Residue-level contacts at the interface:
Residue L35 in chain B is in contact with residue L35 in chain A (closest heavy-atom distance 3.8 Å).
Residue L79 in chain B interacts with residue L37 in chain A (closest heavy-atom distance 4.3 Å).
Residue L81 in chain B contacts residue L34 in chain A (closest heavy-atom distance 3.5 Å).
Residue L81 in chain B interacts with residue L35 in chain A (closest heavy-atom distance 4.3 Å).
Residue L81 in chain B interacts with residue L81 in chain A (closest heavy-atom distance 4.2 Å).
Residue L81 in chain B is in contact with residue I113 in chain A (closest heavy-atom distance 3.6 Å).
Residue A84 in chain B interacts with residue L34 in chain A (closest heavy-atom distance 4.0 Å).
Residue A84 in chain B is in contact with residue I113 in chain A (closest heavy-atom distance 4.0 Å).
Residue G85 in chain B is in contact with residue I113 in chain A (closest heavy-atom distance 4.1 Å).
Residue D80 in chain B is in contact with residue L35 in chain A (closest heavy-atom distance 3.5 Å).
Residue L37 in chain B interacts with residue L37 in chain A (closest heavy-atom distance 4.6 Å).
Residue L79 in chain B contacts residue S36 in chain A (closest heavy-atom distance 4.3 Å).
Residue D80 in chain B interacts with residue I113 in chain A (closest heavy-atom distance 3.6 Å).
Residue L77 in chain B is in contact with residue L37 in chain A (closest heavy-atom distance 4.0 Å).
Residue L79 in chain B contacts residue L111 in chain A (closest heavy-atom distance 3.3 Å).
Residue L81 in chain B is in contact with residue L82 in chain A (closest heavy-atom distance 3.9 Å).
Residue L79 in chain B is in contact with residue I113 in chain A (closest heavy-atom distance 3.9 Å).
Residue L79 in chain B contacts residue L35 in chain A (closest heavy-atom distance 4.0 Å).
Residue L79 in chain B interacts with residue S112 in chain A (closest heavy-atom distance 3.9 Å).
Residue S36 in chain B contacts residue L35 in chain A (closest heavy-atom distance 4.4 Å).
Residue L37 in chain B is in contact with residue L35 in chain A (closest heavy-atom distance 4.8 Å).
Residue L77 in chain B contacts residue L111 in chain A (closest heavy-atom distance 3.6 Å).

Sequence of chain A:
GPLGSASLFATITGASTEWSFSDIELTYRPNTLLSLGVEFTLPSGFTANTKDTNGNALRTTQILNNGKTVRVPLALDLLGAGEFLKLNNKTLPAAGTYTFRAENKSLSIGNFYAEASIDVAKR

These two protein chains interact to form a complex.

Sequence of chain B:
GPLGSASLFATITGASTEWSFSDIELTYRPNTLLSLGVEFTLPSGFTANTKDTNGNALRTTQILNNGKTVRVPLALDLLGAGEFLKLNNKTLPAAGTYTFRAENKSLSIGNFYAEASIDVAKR